Contacts between the two chains:
Residue I104 in the first protein contacts residue I101 in the second protein (closest heavy-atom distance 3.7 Å).
Residue E108 in the first protein contacts residue I101 in the second protein (closest heavy-atom distance 4.0 Å).
Residue E108 in the first protein interacts with residue I105 in the second protein (closest heavy-atom distance 3.3 Å).
Residue R73 in the first protein interacts with residue W77 in the second protein (closest heavy-atom distance 4.2 Å).
Residue E127 in the first protein interacts with residue M128 in the second protein (closest heavy-atom distance 3.6 Å).
Residue K9 in the first protein contacts residue K71 in the second protein (closest heavy-atom distance 2.5 Å).
Residue D12 in the first protein interacts with residue W64 in the second protein (closest heavy-atom distance 3.2 Å).
Residue Y66 in the first protein is in contact with residue I63 in the second protein (closest heavy-atom distance 3.5 Å).
Residue D13 in the first protein interacts with residue W64 in the second protein (closest heavy-atom distance 3.2 Å).
Residue I21 in the first protein contacts residue S53 in the second protein (closest heavy-atom distance 3.7 Å).
Residue E127 in the first protein interacts with residue E127 in the second protein (closest heavy-atom distance 3.8 Å).
Residue Y66 in the first protein interacts with residue D67 in the second protein (closest heavy-atom distance 2.3 Å).
Residue F123 in the first protein contacts residue K124 in the second protein (closest heavy-atom distance 3.5 Å).
Residue F17 in the first protein contacts residue A60 in the second protein (closest heavy-atom distance 3.8 Å).
Residue W77 in the first protein interacts with residue M81 in the second protein (closest heavy-atom distance 3.6 Å).
Residue Y22 in the first protein interacts with residue S53 in the second protein (closest heavy-atom distance 3.4 Å).
Residue L91 in the first protein interacts with residue K89 in the second protein (closest heavy-atom distance 3.8 Å).
Residue L91 in the first protein interacts with residue F92 in the second protein (closest heavy-atom distance 3.6 Å).
Residue Y112 in the first protein interacts with residue S113 in the second protein (closest heavy-atom distance 3.2 Å).
Residue F11 in the first protein is in contact with residue D67 in the second protein (closest heavy-atom distance 3.8 Å).
Residue E69 in the first protein interacts with residue F74 in the second protein (closest heavy-atom distance 3.1 Å).
Residue L80 in the first protein contacts residue F84 in the second protein (closest heavy-atom distance 3.5 Å).
Residue I21 in the first protein interacts with residue I56 in the second protein (closest heavy-atom distance 3.6 Å).
Residue N76 in the first protein contacts residue M81 in the second protein (closest heavy-atom distance 3.0 Å).
Residue L116 in the first protein contacts residue S113 in the second protein (closest heavy-atom distance 4.1 Å).
Residue Y66 in the first protein interacts with residue Y66 in the second protein (closest heavy-atom distance 3.8 Å).
Residue R73 in the first protein is in contact with residue M81 in the second protein (closest heavy-atom distance 3.7 Å).
Residue Y48 in the first protein contacts residue I49 in the second protein (closest heavy-atom distance 3.6 Å).
Residue V138 in the first protein is in contact with residue K135 in the second protein (closest heavy-atom distance 3.9 Å).
Residue R62 in the first protein is in contact with residue I63 in the second protein (closest heavy-atom distance 4.2 Å).
Residue L18 in the first protein interacts with residue E57 in the second protein (closest heavy-atom distance 3.3 Å).
Residue M81 in the first protein interacts with residue F84 in the second protein (closest heavy-atom distance 3.5 Å).
Residue Q130 in the first protein contacts residue M128 in the second protein (closest heavy-atom distance 2.7 Å).
Residue Y10 in the first protein contacts residue D67 in the second protein (closest heavy-atom distance 4.0 Å).
Residue I63 in the first protein contacts residue I63 in the second protein (closest heavy-atom distance 4.0 Å).
Residue Y66 in the first protein is in contact with residue L70 in the second protein (closest heavy-atom distance 3.9 Å).
Residue F84 in the first protein interacts with residue F84 in the second protein (closest heavy-atom distance 3.6 Å).
Residue I56 in the first protein contacts residue I56 in the second protein (closest heavy-atom distance 3.9 Å).
Residue Y112 in the first protein contacts residue I105 in the second protein (closest heavy-atom distance 3.7 Å).
Residue M131 in the first protein is in contact with residue M128 in the second protein (closest heavy-atom distance 3.6 Å).
Residue W95 in the first protein contacts residue F92 in the second protein (closest heavy-atom distance 3.3 Å).
Residue F120 in the first protein interacts with residue F120 in the second protein (closest heavy-atom distance 4.0 Å).
Residue R73 in the first protein interacts with residue D78 in the second protein (closest heavy-atom distance 2.7 Å).
Residue F134 in the first protein contacts residue K135 in the second protein (closest heavy-atom distance 3.8 Å).
Residue I49 in the first protein is in contact with residue I49 in the second protein (closest heavy-atom distance 3.8 Å).
Residue M131 in the first protein interacts with residue M131 in the second protein (closest heavy-atom distance 3.8 Å).
Residue W95 in the first protein interacts with residue R93 in the second protein (closest heavy-atom distance 3.7 Å).
Residue L59 in the first protein contacts residue I63 in the second protein (closest heavy-atom distance 4.2 Å).
Residue F84 in the first protein contacts residue A88 in the second protein (closest heavy-atom distance 3.7 Å).
Residue L55 in the first protein is in contact with residue I56 in the second protein (closest heavy-atom distance 3.7 Å).
Residue Y112 in the first protein interacts with residue K110 in the second protein (closest heavy-atom distance 3.3 Å).
Residue F11 in the first protein interacts with residue W64 in the second protein (closest heavy-atom distance 4.0 Å).
Residue L70 in the first protein interacts with residue F74 in the second protein (closest heavy-atom distance 3.6 Å).
Residue L59 in the first protein is in contact with residue L59 in the second protein (closest heavy-atom distance 3.7 Å).
Residue F134 in the first protein interacts with residue M131 in the second protein (closest heavy-atom distance 3.6 Å).
Residue L52 in the first protein is in contact with residue L52 in the second protein (closest heavy-atom distance 3.6 Å).
Residue I56 in the first protein interacts with residue L59 in the second protein (closest heavy-atom distance 3.9 Å).
Residue W77 in the first protein is in contact with residue F84 in the second protein (closest heavy-atom distance 3.8 Å).
Residue R62 in the first protein contacts residue D67 in the second protein (closest heavy-atom distance 2.9 Å).
Residue I14 in the first protein contacts residue W64 in the second protein (closest heavy-atom distance 3.5 Å).

Sequence of the first protein:
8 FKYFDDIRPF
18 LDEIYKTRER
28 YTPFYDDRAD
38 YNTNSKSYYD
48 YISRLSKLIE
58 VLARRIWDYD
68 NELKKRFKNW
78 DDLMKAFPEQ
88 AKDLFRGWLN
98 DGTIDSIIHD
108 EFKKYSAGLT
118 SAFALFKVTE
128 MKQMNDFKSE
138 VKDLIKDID

These two protein chains interact to form a complex.

Sequence of the second protein:
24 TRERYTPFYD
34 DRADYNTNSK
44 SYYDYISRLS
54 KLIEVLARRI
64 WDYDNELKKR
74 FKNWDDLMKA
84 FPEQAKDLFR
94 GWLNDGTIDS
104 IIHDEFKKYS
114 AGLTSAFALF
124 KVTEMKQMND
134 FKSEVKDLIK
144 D